The following describes two proteins that form a bound complex.

Contacts between the two chains:
Residue Q200 in protein 2 is in contact with residue D7 in protein 1 (closest heavy-atom distance 5.0 Å).

Sequence of protein 2:
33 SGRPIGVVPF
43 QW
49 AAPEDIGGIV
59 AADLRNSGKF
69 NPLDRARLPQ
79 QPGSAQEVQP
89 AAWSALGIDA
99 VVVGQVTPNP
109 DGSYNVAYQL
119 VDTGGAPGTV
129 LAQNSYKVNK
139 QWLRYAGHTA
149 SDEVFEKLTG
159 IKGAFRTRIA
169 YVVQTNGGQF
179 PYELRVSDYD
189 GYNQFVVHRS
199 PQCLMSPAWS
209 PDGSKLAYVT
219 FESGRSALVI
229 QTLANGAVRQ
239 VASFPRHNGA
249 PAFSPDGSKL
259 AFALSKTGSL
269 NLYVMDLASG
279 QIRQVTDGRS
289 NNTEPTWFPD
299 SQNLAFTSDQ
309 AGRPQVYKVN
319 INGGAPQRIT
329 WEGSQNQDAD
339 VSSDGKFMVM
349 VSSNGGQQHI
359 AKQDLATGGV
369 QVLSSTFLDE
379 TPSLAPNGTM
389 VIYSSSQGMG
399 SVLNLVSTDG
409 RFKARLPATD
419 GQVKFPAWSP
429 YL

Sequence of protein 1:
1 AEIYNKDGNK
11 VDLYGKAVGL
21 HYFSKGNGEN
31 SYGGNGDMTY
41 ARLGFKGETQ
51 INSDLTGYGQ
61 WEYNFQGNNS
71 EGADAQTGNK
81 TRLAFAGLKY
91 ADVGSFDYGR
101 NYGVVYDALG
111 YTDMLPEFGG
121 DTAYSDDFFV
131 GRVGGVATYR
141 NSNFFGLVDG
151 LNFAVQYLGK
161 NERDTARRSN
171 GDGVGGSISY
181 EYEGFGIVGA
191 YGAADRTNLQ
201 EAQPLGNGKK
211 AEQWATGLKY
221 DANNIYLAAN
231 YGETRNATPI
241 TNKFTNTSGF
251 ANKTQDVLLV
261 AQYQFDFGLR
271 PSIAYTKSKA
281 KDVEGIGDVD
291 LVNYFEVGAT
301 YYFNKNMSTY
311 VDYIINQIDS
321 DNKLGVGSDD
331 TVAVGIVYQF